Sequence of chain A:
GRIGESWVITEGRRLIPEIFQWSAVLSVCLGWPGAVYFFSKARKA

Sequence of chain B:
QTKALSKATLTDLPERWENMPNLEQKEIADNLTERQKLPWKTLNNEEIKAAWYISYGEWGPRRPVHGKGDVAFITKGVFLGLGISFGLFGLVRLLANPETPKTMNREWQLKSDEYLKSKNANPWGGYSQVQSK

Residue-level contacts at the interface:
Residue Q132 in chain B is in contact with residue A63 in chain A (closest heavy-atom distance 4.8 Å).
Residue Q132 in chain B interacts with residue K62 in chain A (closest heavy-atom distance 3.3 Å).
Residue K134 in chain B contacts residue K62 in chain A (closest heavy-atom distance 3.3 Å).
Residue S133 in chain B is in contact with residue K62 in chain A (closest heavy-atom distance 3.5 Å).
Residue R107 in chain B interacts with residue K65 in chain A (closest heavy-atom distance 4.6 Å).
Residue V131 in chain B interacts with residue A63 in chain A (closest heavy-atom distance 4.0 Å).
Residue V131 in chain B contacts residue K62 in chain A (closest heavy-atom distance 3.8 Å).

The following describes two proteins that form a bound complex.